Contacts between the two chains:
Residue L81 in the first protein contacts residue L9 in the second protein (closest heavy-atom distance 3.5 Å).
Residue Y159 in the first protein contacts residue A3 in the second protein (closest heavy-atom distance 3.8 Å).
Residue Y123 in the first protein is in contact with residue L9 in the second protein (closest heavy-atom distance 3.6 Å).
Residue A69 in the first protein is in contact with residue V6 in the second protein (closest heavy-atom distance 3.9 Å).
Residue Y99 in the first protein is in contact with residue V2 in the second protein (closest heavy-atom distance 3.3 Å).
Residue W167 in the first protein is in contact with residue K1 in the second protein (closest heavy-atom distance 3.4 Å).
Residue Q72 in the first protein contacts residue F8 in the second protein (closest heavy-atom distance 4.7 Å).
Residue Y171 in the first protein contacts residue K1 in the second protein (closest heavy-atom distance 2.7 Å).
Residue V95 in the first protein is in contact with residue L9 in the second protein (closest heavy-atom distance 4.7 Å).
Residue T73 in the first protein is in contact with residue F8 in the second protein (closest heavy-atom distance 3.7 Å).
Residue W147 in the first protein interacts with residue F8 in the second protein (closest heavy-atom distance 2.7 Å).
Residue T73 in the first protein contacts residue V6 in the second protein (closest heavy-atom distance 3.7 Å).
Residue Y59 in the first protein contacts residue K1 in the second protein (closest heavy-atom distance 3.8 Å).
Residue I124 in the first protein interacts with residue L9 in the second protein (closest heavy-atom distance 4.2 Å).
Residue T143 in the first protein is in contact with residue L9 in the second protein (closest heavy-atom distance 2.6 Å).
Residue H70 in the first protein contacts residue V6 in the second protein (closest heavy-atom distance 4.7 Å).
Residue Y7 in the first protein contacts residue V2 in the second protein (closest heavy-atom distance 3.5 Å).
Residue H70 in the first protein contacts residue A3 in the second protein (closest heavy-atom distance 3.2 Å).
Residue V152 in the first protein interacts with residue L5 in the second protein (closest heavy-atom distance 4.9 Å).
Residue Y116 in the first protein interacts with residue L9 in the second protein (closest heavy-atom distance 3.9 Å).
Residue E63 in the first protein contacts residue K1 in the second protein (closest heavy-atom distance 3.3 Å).
Residue K66 in the first protein contacts residue K1 in the second protein (closest heavy-atom distance 3.9 Å).
Residue L156 in the first protein interacts with residue L5 in the second protein (closest heavy-atom distance 3.6 Å).
Residue Y159 in the first protein contacts residue L5 in the second protein (closest heavy-atom distance 3.9 Å).
Residue T80 in the first protein interacts with residue L9 in the second protein (closest heavy-atom distance 3.3 Å).
Residue D77 in the first protein interacts with residue H7 in the second protein (closest heavy-atom distance 4.8 Å).
Residue Y159 in the first protein contacts residue K1 in the second protein (closest heavy-atom distance 2.6 Å).
Residue T73 in the first protein contacts residue H7 in the second protein (closest heavy-atom distance 3.0 Å).
Residue Q155 in the first protein is in contact with residue H7 in the second protein (closest heavy-atom distance 3.3 Å).
Residue V67 in the first protein contacts residue V2 in the second protein (closest heavy-atom distance 4.2 Å).
Residue E63 in the first protein is in contact with residue V2 in the second protein (closest heavy-atom distance 2.9 Å).
Residue Y7 in the first protein contacts residue K1 in the second protein (closest heavy-atom distance 2.9 Å).
Residue K66 in the first protein is in contact with residue E4 in the second protein (closest heavy-atom distance 3.4 Å).
Residue K146 in the first protein interacts with residue F8 in the second protein (closest heavy-atom distance 4.4 Å).
Residue T142 in the first protein is in contact with residue L9 in the second protein (closest heavy-atom distance 5.0 Å).
Residue M5 in the first protein interacts with residue K1 in the second protein (closest heavy-atom distance 3.7 Å).
Residue Q155 in the first protein is in contact with residue L5 in the second protein (closest heavy-atom distance 3.4 Å).
Residue V152 in the first protein interacts with residue H7 in the second protein (closest heavy-atom distance 3.6 Å).
Residue D77 in the first protein contacts residue F8 in the second protein (closest heavy-atom distance 3.7 Å).
Residue K146 in the first protein is in contact with residue L9 in the second protein (closest heavy-atom distance 3.6 Å).
Residue H70 in the first protein is in contact with residue V2 in the second protein (closest heavy-atom distance 4.2 Å).
Residue T163 in the first protein contacts residue K1 in the second protein (closest heavy-atom distance 4.5 Å).
Residue R65 in the first protein interacts with residue E4 in the second protein (closest heavy-atom distance 2.5 Å).
Residue D77 in the first protein interacts with residue L9 in the second protein (closest heavy-atom distance 3.0 Å).
Residue Y99 in the first protein contacts residue A3 in the second protein (closest heavy-atom distance 2.8 Å).
Residue V76 in the first protein is in contact with residue F8 in the second protein (closest heavy-atom distance 3.7 Å).
Residue Y159 in the first protein is in contact with residue V2 in the second protein (closest heavy-atom distance 3.9 Å).
Residue Y116 in the first protein is in contact with residue H7 in the second protein (closest heavy-atom distance 4.6 Å).
Residue Y84 in the first protein is in contact with residue L9 in the second protein (closest heavy-atom distance 3.2 Å).
Residue F9 in the first protein contacts residue V2 in the second protein (closest heavy-atom distance 4.5 Å).
Residue K66 in the first protein contacts residue V2 in the second protein (closest heavy-atom distance 2.9 Å).
Residue W147 in the first protein is in contact with residue H7 in the second protein (closest heavy-atom distance 4.3 Å).
Residue M45 in the first protein interacts with residue V2 in the second protein (closest heavy-atom distance 3.7 Å).
Residue E58 in the first protein interacts with residue K1 in the second protein (closest heavy-atom distance 4.6 Å).
Residue K66 in the first protein contacts residue A3 in the second protein (closest heavy-atom distance 3.4 Å).
Residue W147 in the first protein is in contact with residue L9 in the second protein (closest heavy-atom distance 3.6 Å).
Residue F33 in the first protein contacts residue K1 in the second protein (closest heavy-atom distance 4.8 Å).

These two protein chains interact to form a complex.

Sequence of the second protein:
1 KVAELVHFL

Sequence of the first protein:
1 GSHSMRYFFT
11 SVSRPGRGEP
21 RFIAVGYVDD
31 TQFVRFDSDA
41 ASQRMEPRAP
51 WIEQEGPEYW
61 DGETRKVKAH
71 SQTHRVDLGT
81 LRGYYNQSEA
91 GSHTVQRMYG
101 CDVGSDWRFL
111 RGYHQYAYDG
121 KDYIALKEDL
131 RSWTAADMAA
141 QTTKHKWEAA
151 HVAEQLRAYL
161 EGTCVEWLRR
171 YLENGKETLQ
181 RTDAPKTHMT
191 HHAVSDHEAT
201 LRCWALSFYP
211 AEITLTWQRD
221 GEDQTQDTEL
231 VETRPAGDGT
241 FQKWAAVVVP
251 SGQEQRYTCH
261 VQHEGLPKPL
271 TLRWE